Residue-level contacts at the interface:
Residue F156 in protein 2 interacts with residue F2 in protein 1 (closest heavy-atom distance 3.7 Å).
Residue S73 in protein 2 is in contact with residue N5 in protein 1 (closest heavy-atom distance 3.8 Å).
Residue L147 in protein 2 contacts residue N5 in protein 1 (closest heavy-atom distance 4.2 Å).
Residue L147 in protein 2 contacts residue I4 in protein 1 (closest heavy-atom distance 3.3 Å).
Residue N77 in protein 2 is in contact with residue T6 in protein 1 (closest heavy-atom distance 2.7 Å).
Residue R146 in protein 2 contacts residue L7 in protein 1 (closest heavy-atom distance 4.0 Å).
Residue V99 in protein 2 contacts residue F2 in protein 1 (closest heavy-atom distance 3.9 Å).
Residue L81 in protein 2 contacts residue T6 in protein 1 (closest heavy-atom distance 4.3 Å).
Residue Y155 in protein 2 interacts with residue F2 in protein 1 (closest heavy-atom distance 3.6 Å).
Residue A74 in protein 2 interacts with residue F3 in protein 1 (closest heavy-atom distance 3.7 Å).
Residue H9 in protein 2 contacts residue F2 in protein 1 (closest heavy-atom distance 4.2 Å).
Residue Y84 in protein 2 interacts with residue L7 in protein 1 (closest heavy-atom distance 3.7 Å).
Residue W97 in protein 2 contacts residue F2 in protein 1 (closest heavy-atom distance 3.0 Å).
Residue I70 in protein 2 interacts with residue F3 in protein 1 (closest heavy-atom distance 4.1 Å).
Residue I142 in protein 2 is in contact with residue L7 in protein 1 (closest heavy-atom distance 3.9 Å).
Residue Y114 in protein 2 interacts with residue I4 in protein 1 (closest heavy-atom distance 2.9 Å).
Residue N77 in protein 2 contacts residue I4 in protein 1 (closest heavy-atom distance 3.6 Å).
Residue L81 in protein 2 contacts residue L7 in protein 1 (closest heavy-atom distance 4.0 Å).
Residue Y114 in protein 2 is in contact with residue F2 in protein 1 (closest heavy-atom distance 3.9 Å).
Residue L95 in protein 2 interacts with residue F3 in protein 1 (closest heavy-atom distance 4.0 Å).
Residue V139 in protein 2 contacts residue L7 in protein 1 (closest heavy-atom distance 4.2 Å).
Residue R146 in protein 2 interacts with residue T6 in protein 1 (closest heavy-atom distance 4.7 Å).
Residue T152 in protein 2 contacts residue I4 in protein 1 (closest heavy-atom distance 4.0 Å).
Residue S73 in protein 2 interacts with residue F3 in protein 1 (closest heavy-atom distance 3.5 Å).
Residue Y123 in protein 2 contacts residue L7 in protein 1 (closest heavy-atom distance 4.0 Å).
Residue T80 in protein 2 contacts residue L7 in protein 1 (closest heavy-atom distance 3.1 Å).
Residue I70 in protein 2 is in contact with residue F2 in protein 1 (closest heavy-atom distance 3.8 Å).
Residue T143 in protein 2 is in contact with residue T6 in protein 1 (closest heavy-atom distance 2.6 Å).
Residue F156 in protein 2 interacts with residue I4 in protein 1 (closest heavy-atom distance 4.7 Å).
Residue N77 in protein 2 is in contact with residue N5 in protein 1 (closest heavy-atom distance 3.1 Å).
Residue W133 in protein 2 interacts with residue I4 in protein 1 (closest heavy-atom distance 3.5 Å).
Residue Y123 in protein 2 is in contact with residue T6 in protein 1 (closest heavy-atom distance 3.9 Å).
Residue W97 in protein 2 contacts residue F3 in protein 1 (closest heavy-atom distance 3.3 Å).
Residue N77 in protein 2 interacts with residue F3 in protein 1 (closest heavy-atom distance 2.8 Å).
Residue Y159 in protein 2 is in contact with residue F2 in protein 1 (closest heavy-atom distance 3.5 Å).
Residue Y114 in protein 2 is in contact with residue F3 in protein 1 (closest heavy-atom distance 3.5 Å).
Residue N77 in protein 2 is in contact with residue L7 in protein 1 (closest heavy-atom distance 3.9 Å).
Residue T143 in protein 2 interacts with residue L7 in protein 1 (closest heavy-atom distance 3.3 Å).

This data describes a binding interaction between two proteins.

Sequence of protein 1:
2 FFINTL

Sequence of protein 2:
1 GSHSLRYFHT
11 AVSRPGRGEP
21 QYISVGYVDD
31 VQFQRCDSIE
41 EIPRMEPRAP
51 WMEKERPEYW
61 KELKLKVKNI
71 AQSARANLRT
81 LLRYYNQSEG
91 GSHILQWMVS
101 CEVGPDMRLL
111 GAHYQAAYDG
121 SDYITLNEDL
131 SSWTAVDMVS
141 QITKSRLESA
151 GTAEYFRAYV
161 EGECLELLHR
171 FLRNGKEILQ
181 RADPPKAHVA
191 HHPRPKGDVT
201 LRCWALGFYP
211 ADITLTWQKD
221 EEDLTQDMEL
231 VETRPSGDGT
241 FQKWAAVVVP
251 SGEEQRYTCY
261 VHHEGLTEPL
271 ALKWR